Sequence of protein 1:
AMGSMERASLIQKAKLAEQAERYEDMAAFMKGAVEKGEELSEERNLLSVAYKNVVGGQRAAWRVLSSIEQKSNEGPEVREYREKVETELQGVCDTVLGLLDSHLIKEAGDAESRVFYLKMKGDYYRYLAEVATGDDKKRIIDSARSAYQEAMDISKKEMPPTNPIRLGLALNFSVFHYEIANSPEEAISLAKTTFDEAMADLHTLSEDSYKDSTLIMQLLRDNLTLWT

Contacts between the two chains:
Residue E19 in protein 1 is in contact with residue R12 in protein 2 (closest heavy-atom distance 3.6 Å).
Residue V51 in protein 1 is in contact with residue R11 in protein 2 (closest heavy-atom distance 3.6 Å).
Residue V51 in protein 1 is in contact with residue R12 in protein 2 (closest heavy-atom distance 3.8 Å).
Residue V183 in protein 1 contacts residue G6 in protein 2 (closest heavy-atom distance 3.6 Å).
Residue Y186 in protein 1 contacts residue A5 in protein 2 (closest heavy-atom distance 4.8 Å).
Residue N231 in protein 1 is in contact with residue G6 in protein 2 (closest heavy-atom distance 2.8 Å).
Residue W235 in protein 1 interacts with residue A5 in protein 2 (closest heavy-atom distance 3.3 Å).
Residue L234 in protein 1 interacts with residue A5 in protein 2 (closest heavy-atom distance 3.4 Å).
Residue L227 in protein 1 is in contact with residue P9 in protein 2 (closest heavy-atom distance 3.9 Å).
Residue G176 in protein 1 contacts residue I8 in protein 2 (closest heavy-atom distance 3.6 Å).
Residue L48 in protein 1 interacts with residue S13 in protein 2 (closest heavy-atom distance 4.3 Å).
Residue K54 in protein 1 is in contact with residue G10 in protein 2 (closest heavy-atom distance 3.6 Å).
Residue V183 in protein 1 interacts with residue A5 in protein 2 (closest heavy-atom distance 4.6 Å).
Residue K54 in protein 1 contacts residue R11 in protein 2 (closest heavy-atom distance 4.1 Å).
Residue V51 in protein 1 contacts residue G10 in protein 2 (closest heavy-atom distance 3.6 Å).
Residue S50 in protein 1 contacts residue G10 in protein 2 (closest heavy-atom distance 4.3 Å).
Residue G59 in protein 1 interacts with residue R11 in protein 2 (closest heavy-atom distance 3.9 Å).
Residue N231 in protein 1 is in contact with residue A5 in protein 2 (closest heavy-atom distance 3.5 Å).
Residue N55 in protein 1 is in contact with residue R11 in protein 2 (closest heavy-atom distance 2.9 Å).
Residue L179 in protein 1 interacts with residue G6 in protein 2 (closest heavy-atom distance 3.8 Å).
Residue N55 in protein 1 interacts with residue G10 in protein 2 (closest heavy-atom distance 4.9 Å).
Residue G58 in protein 1 interacts with residue R11 in protein 2 (closest heavy-atom distance 3.6 Å).
Residue N55 in protein 1 interacts with residue R12 in protein 2 (closest heavy-atom distance 4.7 Å).
Residue K127 in protein 1 is in contact with residue I8 in protein 2 (closest heavy-atom distance 3.9 Å).
Residue E19 in protein 1 is in contact with residue R11 in protein 2 (closest heavy-atom distance 4.5 Å).
Residue N180 in protein 1 is in contact with residue I8 in protein 2 (closest heavy-atom distance 2.9 Å).
Residue Y24 in protein 1 contacts residue R11 in protein 2 (closest heavy-atom distance 4.1 Å).
Residue E19 in protein 1 is in contact with residue S13 in protein 2 (closest heavy-atom distance 2.5 Å).
Residue K54 in protein 1 is in contact with residue P9 in protein 2 (closest heavy-atom distance 4.6 Å).
Residue K54 in protein 1 contacts residue I8 in protein 2 (closest heavy-atom distance 4.7 Å).
Residue V51 in protein 1 interacts with residue S13 in protein 2 (closest heavy-atom distance 3.7 Å).
Residue L227 in protein 1 is in contact with residue I8 in protein 2 (closest heavy-atom distance 4.4 Å).
Residue L179 in protein 1 interacts with residue I8 in protein 2 (closest heavy-atom distance 3.5 Å).
Residue E187 in protein 1 is in contact with residue A5 in protein 2 (closest heavy-atom distance 3.1 Å).
Residue I224 in protein 1 is in contact with residue I8 in protein 2 (closest heavy-atom distance 4.1 Å).

Sequence of protein 2:
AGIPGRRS

These two protein chains interact to form a complex.